Interface contacts:
Residue G197 in protein 1 contacts residue A3 in protein 2 (closest heavy-atom distance 3.2 Å).
Residue L242 in protein 1 contacts residue A3 in protein 2 (closest heavy-atom distance 4.0 Å).
Residue S199 in protein 1 is in contact with residue W1 in protein 2 (closest heavy-atom distance 3.6 Å).
Residue T194 in protein 1 interacts with residue W1 in protein 2 (closest heavy-atom distance 3.8 Å).
Residue Q246 in protein 1 contacts residue A3 in protein 2 (closest heavy-atom distance 4.5 Å).
Residue Y198 in protein 1 is in contact with residue A3 in protein 2 (closest heavy-atom distance 3.5 Å).
Residue I248 in protein 1 is in contact with residue A3 in protein 2 (closest heavy-atom distance 4.1 Å).
Residue G197 in protein 1 is in contact with residue W1 in protein 2 (closest heavy-atom distance 3.6 Å).
Residue S199 in protein 1 contacts residue A3 in protein 2 (closest heavy-atom distance 2.9 Å).
Residue F200 in protein 1 interacts with residue A3 in protein 2 (closest heavy-atom distance 4.5 Å).
Residue S199 in protein 1 contacts residue C5 in protein 2 (closest heavy-atom distance 4.9 Å).
Residue Y198 in protein 1 interacts with residue W1 in protein 2 (closest heavy-atom distance 4.4 Å).

Sequence of protein 2:
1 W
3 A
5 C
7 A

This data describes a binding interaction between two proteins.

Sequence of protein 1:
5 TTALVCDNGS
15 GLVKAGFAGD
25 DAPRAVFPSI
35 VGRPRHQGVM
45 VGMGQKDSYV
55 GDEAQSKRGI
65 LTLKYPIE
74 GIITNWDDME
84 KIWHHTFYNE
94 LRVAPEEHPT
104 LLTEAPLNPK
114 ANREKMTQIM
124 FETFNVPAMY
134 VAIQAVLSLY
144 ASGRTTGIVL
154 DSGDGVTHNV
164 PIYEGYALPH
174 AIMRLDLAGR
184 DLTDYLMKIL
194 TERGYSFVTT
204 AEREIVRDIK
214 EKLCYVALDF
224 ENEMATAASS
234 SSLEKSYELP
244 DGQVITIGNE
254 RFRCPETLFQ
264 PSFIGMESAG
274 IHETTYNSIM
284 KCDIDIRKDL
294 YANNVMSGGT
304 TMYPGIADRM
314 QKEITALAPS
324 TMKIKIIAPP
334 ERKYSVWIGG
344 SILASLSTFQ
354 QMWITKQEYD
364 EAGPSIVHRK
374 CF